Sequence of the first protein:
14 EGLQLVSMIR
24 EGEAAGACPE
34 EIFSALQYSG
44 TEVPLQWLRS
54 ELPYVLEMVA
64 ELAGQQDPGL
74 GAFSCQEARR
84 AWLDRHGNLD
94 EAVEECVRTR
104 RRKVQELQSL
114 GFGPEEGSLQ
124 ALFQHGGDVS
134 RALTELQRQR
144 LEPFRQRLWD

Sequence of the second protein:
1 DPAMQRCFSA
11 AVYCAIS

Residue-level contacts at the interface:
Residue L48 in the first protein is in contact with residue A15 in the second protein (closest heavy-atom distance 3.9 Å).
Residue W85 in the first protein is in contact with residue V12 in the second protein (closest heavy-atom distance 3.9 Å).
Residue L51 in the first protein interacts with residue A11 in the second protein (closest heavy-atom distance 4.1 Å).
Residue L51 in the first protein contacts residue F8 in the second protein (closest heavy-atom distance 3.6 Å).
Residue E33 in the first protein interacts with residue D1 in the second protein (closest heavy-atom distance 4.2 Å).
Residue L92 in the first protein interacts with residue S9 in the second protein (closest heavy-atom distance 4.0 Å).
Residue G90 in the first protein interacts with residue A10 in the second protein (closest heavy-atom distance 3.6 Å).
Residue F36 in the first protein contacts residue A11 in the second protein (closest heavy-atom distance 3.4 Å).
Residue L55 in the first protein contacts residue V12 in the second protein (closest heavy-atom distance 4.0 Å).
Residue H89 in the first protein interacts with residue Y13 in the second protein (closest heavy-atom distance 3.4 Å).
Residue R52 in the first protein contacts residue I16 in the second protein (closest heavy-atom distance 3.8 Å).
Residue G90 in the first protein contacts residue S9 in the second protein (closest heavy-atom distance 2.5 Å).
Residue E54 in the first protein contacts residue F8 in the second protein (closest heavy-atom distance 3.6 Å).
Residue E33 in the first protein contacts residue F8 in the second protein (closest heavy-atom distance 4.1 Å).
Residue L65 in the first protein is in contact with residue Q5 in the second protein (closest heavy-atom distance 4.7 Å).
Residue R52 in the first protein contacts residue A15 in the second protein (closest heavy-atom distance 2.9 Å).
Residue F36 in the first protein contacts residue F8 in the second protein (closest heavy-atom distance 3.8 Å).
Residue R52 in the first protein interacts with residue V12 in the second protein (closest heavy-atom distance 4.8 Å).
Residue N91 in the first protein is in contact with residue S9 in the second protein (closest heavy-atom distance 4.6 Å).
Residue E54 in the first protein contacts residue V12 in the second protein (closest heavy-atom distance 4.5 Å).
Residue M61 in the first protein contacts residue S9 in the second protein (closest heavy-atom distance 5.0 Å).
Residue E34 in the first protein contacts residue M4 in the second protein (closest heavy-atom distance 3.4 Å).
Residue M61 in the first protein interacts with residue Q5 in the second protein (closest heavy-atom distance 3.5 Å).
Residue V58 in the first protein contacts residue S9 in the second protein (closest heavy-atom distance 3.8 Å).
Residue W85 in the first protein contacts residue Y13 in the second protein (closest heavy-atom distance 3.4 Å).
Residue D93 in the first protein interacts with residue R6 in the second protein (closest heavy-atom distance 2.6 Å).
Residue W50 in the first protein contacts residue F8 in the second protein (closest heavy-atom distance 3.8 Å).
Residue P32 in the first protein is in contact with residue F8 in the second protein (closest heavy-atom distance 3.6 Å).
Residue W85 in the first protein contacts residue I16 in the second protein (closest heavy-atom distance 4.5 Å).
Residue V58 in the first protein contacts residue V12 in the second protein (closest heavy-atom distance 3.8 Å).
Residue Y57 in the first protein contacts residue F8 in the second protein (closest heavy-atom distance 3.8 Å).
Residue L92 in the first protein contacts residue R6 in the second protein (closest heavy-atom distance 3.9 Å).
Residue L51 in the first protein contacts residue V12 in the second protein (closest heavy-atom distance 3.4 Å).
Residue G90 in the first protein is in contact with residue Y13 in the second protein (closest heavy-atom distance 3.8 Å).
Residue L51 in the first protein interacts with residue A15 in the second protein (closest heavy-atom distance 3.7 Å).
Residue W85 in the first protein interacts with residue S9 in the second protein (closest heavy-atom distance 2.6 Å).
Residue L55 in the first protein contacts residue I16 in the second protein (closest heavy-atom distance 4.3 Å).
Residue L92 in the first protein interacts with residue Q5 in the second protein (closest heavy-atom distance 3.7 Å).
Residue V58 in the first protein contacts residue F8 in the second protein (closest heavy-atom distance 3.7 Å).
Residue E33 in the first protein is in contact with residue Q5 in the second protein (closest heavy-atom distance 3.6 Å).
Residue M61 in the first protein contacts residue F8 in the second protein (closest heavy-atom distance 4.5 Å).
Residue S37 in the first protein interacts with residue M4 in the second protein (closest heavy-atom distance 4.0 Å).
Residue G90 in the first protein interacts with residue R6 in the second protein (closest heavy-atom distance 4.8 Å).
Residue L86 in the first protein contacts residue Y13 in the second protein (closest heavy-atom distance 4.1 Å).
Residue E33 in the first protein contacts residue M4 in the second protein (closest heavy-atom distance 3.8 Å).
Residue F36 in the first protein contacts residue C7 in the second protein (closest heavy-atom distance 4.2 Å).

These two protein chains interact to form a complex.